This data describes a binding interaction between two proteins.

Sequence of protein 2:
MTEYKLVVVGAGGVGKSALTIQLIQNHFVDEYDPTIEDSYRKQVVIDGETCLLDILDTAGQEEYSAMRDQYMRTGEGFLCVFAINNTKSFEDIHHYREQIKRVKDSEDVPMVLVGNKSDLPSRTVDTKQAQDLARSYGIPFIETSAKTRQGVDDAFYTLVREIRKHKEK

Interface contacts:
Residue T51 in protein 2 contacts residue F90 in protein 1 (closest heavy-atom distance 4.0 Å).
Residue Y158 in protein 2 contacts residue E123 in protein 1 (closest heavy-atom distance 3.3 Å).
Residue I25 in protein 2 interacts with residue V37 in protein 1 (closest heavy-atom distance 3.5 Å).
Residue Y41 in protein 2 interacts with residue R38 in protein 1 (closest heavy-atom distance 3.4 Å).
Residue R162 in protein 2 contacts residue H124 in protein 1 (closest heavy-atom distance 4.4 Å).
Residue E38 in protein 2 is in contact with residue R8 in protein 1 (closest heavy-atom distance 3.8 Å).
Residue Q26 in protein 2 is in contact with residue K36 in protein 1 (closest heavy-atom distance 3.4 Å).
Residue V46 in protein 2 contacts residue F121 in protein 1 (closest heavy-atom distance 4.3 Å).
Residue V45 in protein 2 contacts residue S126 in protein 1 (closest heavy-atom distance 3.8 Å).
Residue S40 in protein 2 is in contact with residue Q15 in protein 1 (closest heavy-atom distance 3.3 Å).
Residue R150 in protein 2 contacts residue K128 in protein 1 (closest heavy-atom distance 3.8 Å).
Residue V45 in protein 2 interacts with residue T127 in protein 1 (closest heavy-atom distance 3.8 Å).
Residue I37 in protein 2 contacts residue V18 in protein 1 (closest heavy-atom distance 3.6 Å).
Residue D39 in protein 2 is in contact with residue R38 in protein 1 (closest heavy-atom distance 2.9 Å).
Residue S40 in protein 2 interacts with residue R16 in protein 1 (closest heavy-atom distance 2.9 Å).
Residue R42 in protein 2 contacts residue T131 in protein 1 (closest heavy-atom distance 3.7 Å).
Residue I22 in protein 2 interacts with residue V37 in protein 1 (closest heavy-atom distance 4.0 Å).
Residue L57 in protein 2 contacts residue R16 in protein 1 (closest heavy-atom distance 3.8 Å).
Residue I37 in protein 2 contacts residue T6 in protein 1 (closest heavy-atom distance 3.5 Å).
Residue D39 in protein 2 interacts with residue T17 in protein 1 (closest heavy-atom distance 2.6 Å).
Residue V30 in protein 2 is in contact with residue K33 in protein 1 (closest heavy-atom distance 3.5 Å).
Residue I25 in protein 2 contacts residue T131 in protein 1 (closest heavy-atom distance 3.4 Å).
Residue E32 in protein 2 is in contact with residue K33 in protein 1 (closest heavy-atom distance 3.4 Å).
Residue Q44 in protein 2 interacts with residue H88 in protein 1 (closest heavy-atom distance 2.9 Å).
Residue D154 in protein 2 interacts with residue T127 in protein 1 (closest heavy-atom distance 2.8 Å).
Residue Y41 in protein 2 contacts residue V37 in protein 1 (closest heavy-atom distance 3.6 Å).
Residue Q44 in protein 2 interacts with residue T87 in protein 1 (closest heavy-atom distance 3.7 Å).
Residue G49 in protein 2 interacts with residue E123 in protein 1 (closest heavy-atom distance 2.7 Å).
Residue Y158 in protein 2 is in contact with residue T127 in protein 1 (closest heavy-atom distance 3.6 Å).
Residue N27 in protein 2 interacts with residue K128 in protein 1 (closest heavy-atom distance 3.7 Å).
Residue D154 in protein 2 is in contact with residue H124 in protein 1 (closest heavy-atom distance 3.8 Å).
Residue R42 in protein 2 contacts residue K14 in protein 1 (closest heavy-atom distance 3.9 Å).
Residue K43 in protein 2 interacts with residue P130 in protein 1 (closest heavy-atom distance 4.2 Å).
Residue Q44 in protein 2 interacts with residue F90 in protein 1 (closest heavy-atom distance 3.9 Å).
Residue E38 in protein 2 is in contact with residue V18 in protein 1 (closest heavy-atom distance 3.0 Å).
Residue D39 in protein 2 contacts residue R16 in protein 1 (closest heavy-atom distance 3.5 Å).
Residue R42 in protein 2 is in contact with residue N13 in protein 1 (closest heavy-atom distance 3.0 Å).
Residue V46 in protein 2 interacts with residue E123 in protein 1 (closest heavy-atom distance 3.4 Å).
Residue Q26 in protein 2 is in contact with residue V37 in protein 1 (closest heavy-atom distance 3.6 Å).
Residue K43 in protein 2 is in contact with residue T131 in protein 1 (closest heavy-atom distance 3.6 Å).
Residue V46 in protein 2 is in contact with residue F90 in protein 1 (closest heavy-atom distance 4.2 Å).
Residue K43 in protein 2 is in contact with residue V129 in protein 1 (closest heavy-atom distance 2.7 Å).
Residue V46 in protein 2 contacts residue S126 in protein 1 (closest heavy-atom distance 3.1 Å).
Residue Y158 in protein 2 is in contact with residue S126 in protein 1 (closest heavy-atom distance 3.5 Å).
Residue K43 in protein 2 is in contact with residue T127 in protein 1 (closest heavy-atom distance 3.2 Å).
Residue E38 in protein 2 contacts residue R16 in protein 1 (closest heavy-atom distance 3.0 Å).
Residue Y158 in protein 2 contacts residue H124 in protein 1 (closest heavy-atom distance 3.9 Å).
Residue S40 in protein 2 interacts with residue R38 in protein 1 (closest heavy-atom distance 2.9 Å).
Residue Y41 in protein 2 interacts with residue Q15 in protein 1 (closest heavy-atom distance 3.2 Å).
Residue V46 in protein 2 interacts with residue F112 in protein 1 (closest heavy-atom distance 3.4 Å).
Residue G49 in protein 2 contacts residue R92 in protein 1 (closest heavy-atom distance 3.1 Å).
Residue R150 in protein 2 is in contact with residue T127 in protein 1 (closest heavy-atom distance 3.0 Å).
Residue D48 in protein 2 is in contact with residue E123 in protein 1 (closest heavy-atom distance 2.8 Å).
Residue R42 in protein 2 contacts residue Q15 in protein 1 (closest heavy-atom distance 3.1 Å).
Residue G49 in protein 2 contacts residue F112 in protein 1 (closest heavy-atom distance 3.7 Å).
Residue S40 in protein 2 is in contact with residue K14 in protein 1 (closest heavy-atom distance 4.0 Å).
Residue I47 in protein 2 contacts residue E123 in protein 1 (closest heavy-atom distance 3.7 Å).
Residue D34 in protein 2 interacts with residue K33 in protein 1 (closest heavy-atom distance 3.1 Å).
Residue E38 in protein 2 is in contact with residue T17 in protein 1 (closest heavy-atom distance 3.3 Å).
Residue L24 in protein 2 contacts residue T127 in protein 1 (closest heavy-atom distance 3.2 Å).

Sequence of protein 1:
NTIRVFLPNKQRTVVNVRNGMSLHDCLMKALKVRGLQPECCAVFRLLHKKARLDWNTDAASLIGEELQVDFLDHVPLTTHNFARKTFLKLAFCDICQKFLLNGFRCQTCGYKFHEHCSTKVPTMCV